Contacts between the two chains:
Residue G633 in chain B is in contact with residue V73 in chain A (closest heavy-atom distance 3.8 Å).
Residue I606 in chain B interacts with residue T10 in chain A (closest heavy-atom distance 4.8 Å).
Residue G628 in chain B contacts residue R77 in chain A (closest heavy-atom distance 4.1 Å).
Residue T629 in chain B contacts residue G78 in chain A (closest heavy-atom distance 3.7 Å).
Residue F485 in chain B interacts with residue R77 in chain A (closest heavy-atom distance 3.6 Å).
Residue H481 in chain B contacts residue G78 in chain A (closest heavy-atom distance 3.2 Å).
Residue S472 in chain B interacts with residue R77 in chain A (closest heavy-atom distance 4.3 Å).
Residue Q488 in chain B is in contact with residue Q52 in chain A (closest heavy-atom distance 4.5 Å).
Residue T629 in chain B interacts with residue R77 in chain A (closest heavy-atom distance 3.0 Å).
Residue H481 in chain B contacts residue R77 in chain A (closest heavy-atom distance 4.1 Å).
Residue V602 in chain B is in contact with residue L11 in chain A (closest heavy-atom distance 3.5 Å).
Residue G633 in chain B is in contact with residue T12 in chain A (closest heavy-atom distance 3.6 Å).
Residue F485 in chain B interacts with residue R75 in chain A (closest heavy-atom distance 4.1 Å).
Residue G628 in chain B contacts residue G78 in chain A (closest heavy-atom distance 3.6 Å).
Residue E601 in chain B contacts residue L11 in chain A (closest heavy-atom distance 3.9 Å).
Residue H481 in chain B interacts with residue G79 in chain A (closest heavy-atom distance 3.5 Å).
Residue Q488 in chain B interacts with residue R75 in chain A (closest heavy-atom distance 3.5 Å).
Residue K661 in chain B interacts with residue A49 in chain A (closest heavy-atom distance 3.2 Å).
Residue I606 in chain B interacts with residue K9 in chain A (closest heavy-atom distance 4.7 Å).
Residue G633 in chain B interacts with residue L11 in chain A (closest heavy-atom distance 4.2 Å).
Residue T469 in chain B interacts with residue R77 in chain A (closest heavy-atom distance 3.7 Å).
Residue E635 in chain B contacts residue L74 in chain A (closest heavy-atom distance 3.9 Å).
Residue I606 in chain B contacts residue L11 in chain A (closest heavy-atom distance 4.1 Å).
Residue Q488 in chain B is in contact with residue L76 in chain A (closest heavy-atom distance 3.5 Å).
Residue T605 in chain B is in contact with residue H71 in chain A (closest heavy-atom distance 3.6 Å).
Residue I606 in chain B interacts with residue H71 in chain A (closest heavy-atom distance 3.6 Å).
Residue F607 in chain B contacts residue G50 in chain A (closest heavy-atom distance 3.3 Å).
Residue E635 in chain B is in contact with residue R75 in chain A (closest heavy-atom distance 2.4 Å).
Residue I606 in chain B is in contact with residue I47 in chain A (closest heavy-atom distance 3.5 Å).
Residue D482 in chain B contacts residue R77 in chain A (closest heavy-atom distance 3.1 Å).
Residue G633 in chain B interacts with residue L72 in chain A (closest heavy-atom distance 4.8 Å).
Residue I606 in chain B is in contact with residue G50 in chain A (closest heavy-atom distance 4.6 Å).
Residue S634 in chain B is in contact with residue L74 in chain A (closest heavy-atom distance 3.4 Å).
Residue H494 in chain B interacts with residue Q52 in chain A (closest heavy-atom distance 4.3 Å).
Residue T629 in chain B contacts residue L76 in chain A (closest heavy-atom distance 3.6 Å).
Residue N489 in chain B contacts residue Q52 in chain A (closest heavy-atom distance 4.5 Å).
Residue W492 in chain B is in contact with residue E54 in chain A (closest heavy-atom distance 4.1 Å).
Residue V631 in chain B contacts residue L74 in chain A (closest heavy-atom distance 3.9 Å).
Residue I606 in chain B interacts with residue V73 in chain A (closest heavy-atom distance 3.8 Å).
Residue E635 in chain B interacts with residue L11 in chain A (closest heavy-atom distance 4.6 Å).
Residue E635 in chain B is in contact with residue V73 in chain A (closest heavy-atom distance 3.7 Å).
Residue S634 in chain B interacts with residue L11 in chain A (closest heavy-atom distance 3.2 Å).
Residue I470 in chain B interacts with residue R77 in chain A (closest heavy-atom distance 3.3 Å).
Residue S632 in chain B interacts with residue L74 in chain A (closest heavy-atom distance 3.4 Å).
Residue G633 in chain B contacts residue L74 in chain A (closest heavy-atom distance 3.2 Å).
Residue S632 in chain B interacts with residue T12 in chain A (closest heavy-atom distance 4.0 Å).
Residue N599 in chain B is in contact with residue L11 in chain A (closest heavy-atom distance 3.2 Å).
Residue D490 in chain B interacts with residue E54 in chain A (closest heavy-atom distance 4.8 Å).
Residue G628 in chain B contacts residue L76 in chain A (closest heavy-atom distance 3.3 Å).
Residue D454 in chain B interacts with residue K51 in chain A (closest heavy-atom distance 3.9 Å).
Residue K458 in chain B is in contact with residue R57 in chain A (closest heavy-atom distance 4.3 Å).
Residue F607 in chain B contacts residue Q52 in chain A (closest heavy-atom distance 3.6 Å).
Residue F607 in chain B contacts residue R75 in chain A (closest heavy-atom distance 4.0 Å).
Residue F607 in chain B interacts with residue I47 in chain A (closest heavy-atom distance 4.2 Å).
Residue F485 in chain B is in contact with residue L76 in chain A (closest heavy-atom distance 4.1 Å).
Residue R532 in chain B contacts residue G79 in chain A (closest heavy-atom distance 3.6 Å).
Residue N489 in chain B interacts with residue R75 in chain A (closest heavy-atom distance 3.8 Å).
Residue G633 in chain B interacts with residue T10 in chain A (closest heavy-atom distance 4.8 Å).
Residue T629 in chain B contacts residue G79 in chain A (closest heavy-atom distance 4.4 Å).
Residue A491 in chain B contacts residue Q52 in chain A (closest heavy-atom distance 4.5 Å).

The following describes two proteins that form a bound complex.

Sequence of chain A:
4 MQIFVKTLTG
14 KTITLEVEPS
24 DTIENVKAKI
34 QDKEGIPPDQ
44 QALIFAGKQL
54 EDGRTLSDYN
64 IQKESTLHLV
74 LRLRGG

Sequence of chain B:
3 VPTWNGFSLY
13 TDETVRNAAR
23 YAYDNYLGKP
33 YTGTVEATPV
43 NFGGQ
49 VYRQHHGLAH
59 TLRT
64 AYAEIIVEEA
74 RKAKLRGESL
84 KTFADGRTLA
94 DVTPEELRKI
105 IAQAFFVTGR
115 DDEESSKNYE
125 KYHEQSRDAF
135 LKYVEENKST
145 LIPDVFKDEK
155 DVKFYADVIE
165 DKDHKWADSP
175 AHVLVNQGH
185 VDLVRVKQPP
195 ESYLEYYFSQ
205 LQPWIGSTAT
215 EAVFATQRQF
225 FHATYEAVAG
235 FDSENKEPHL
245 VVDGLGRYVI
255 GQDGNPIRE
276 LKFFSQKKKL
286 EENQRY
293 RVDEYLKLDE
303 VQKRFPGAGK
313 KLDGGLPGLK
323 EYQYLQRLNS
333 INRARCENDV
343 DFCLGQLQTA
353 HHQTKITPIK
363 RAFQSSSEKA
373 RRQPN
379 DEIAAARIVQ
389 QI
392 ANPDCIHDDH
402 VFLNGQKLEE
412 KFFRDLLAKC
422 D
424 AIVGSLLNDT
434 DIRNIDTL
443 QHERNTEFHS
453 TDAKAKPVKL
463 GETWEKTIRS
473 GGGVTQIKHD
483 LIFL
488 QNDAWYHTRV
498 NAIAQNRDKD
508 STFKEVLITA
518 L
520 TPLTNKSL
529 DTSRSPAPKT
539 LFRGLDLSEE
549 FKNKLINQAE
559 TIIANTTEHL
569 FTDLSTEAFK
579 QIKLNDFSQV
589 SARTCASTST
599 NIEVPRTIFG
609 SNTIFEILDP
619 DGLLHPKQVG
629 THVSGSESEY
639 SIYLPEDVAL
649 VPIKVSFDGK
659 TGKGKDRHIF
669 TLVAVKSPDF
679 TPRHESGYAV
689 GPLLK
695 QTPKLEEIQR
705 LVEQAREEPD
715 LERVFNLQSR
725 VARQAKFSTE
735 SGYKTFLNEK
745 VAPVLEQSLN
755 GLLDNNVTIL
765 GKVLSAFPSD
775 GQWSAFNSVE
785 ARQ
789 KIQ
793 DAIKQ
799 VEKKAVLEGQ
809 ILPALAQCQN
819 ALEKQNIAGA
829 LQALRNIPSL